Residue-level contacts at the interface:
Residue N501 in chain A interacts with residue S56 in chain B (closest heavy-atom distance 3.0 Å).
Residue I419 in chain A contacts residue V79 in chain B (closest heavy-atom distance 4.0 Å).
Residue L463 in chain A interacts with residue F85 in chain B (closest heavy-atom distance 3.7 Å).
Residue I419 in chain A contacts residue L83 in chain B (closest heavy-atom distance 3.7 Å).
Residue N501 in chain A contacts residue W60 in chain B (closest heavy-atom distance 3.3 Å).
Residue I412 in chain A interacts with residue I75 in chain B (closest heavy-atom distance 3.6 Å).
Residue F459 in chain A is in contact with residue S86 in chain B (closest heavy-atom distance 3.9 Å).
Residue L463 in chain A contacts residue G82 in chain B (closest heavy-atom distance 3.3 Å).
Residue Y491 in chain A is in contact with residue P62 in chain B (closest heavy-atom distance 3.7 Å).
Residue I460 in chain A is in contact with residue L83 in chain B (closest heavy-atom distance 3.7 Å).
Residue Q46 in chain A interacts with residue G98 in chain B (closest heavy-atom distance 3.1 Å).
Residue N486 in chain A interacts with residue N68 in chain B (closest heavy-atom distance 3.6 Å).
Residue S455 in chain A contacts residue F90 in chain B (closest heavy-atom distance 3.3 Å).
Residue Y452 in chain A contacts residue R94 in chain B (closest heavy-atom distance 3.7 Å).
Residue Y47 in chain A contacts residue V93 in chain B (closest heavy-atom distance 2.4 Å).
Residue Q46 in chain A is in contact with residue R94 in chain B (closest heavy-atom distance 2.8 Å).
Residue L416 in chain A interacts with residue V79 in chain B (closest heavy-atom distance 3.8 Å).
Residue R333 in chain A contacts residue V66 in chain B (closest heavy-atom distance 3.9 Å).
Residue P495 in chain A contacts residue P62 in chain B (closest heavy-atom distance 3.3 Å).
Residue E499 in chain A is in contact with residue R63 in chain B (closest heavy-atom distance 2.9 Å).
Residue E407 in chain A contacts residue V66 in chain B (closest heavy-atom distance 3.9 Å).
Residue D445 in chain A interacts with residue T103 in chain B (closest heavy-atom distance 2.6 Å).
Residue Q46 in chain A interacts with residue Q99 in chain B (closest heavy-atom distance 3.3 Å).
Residue Y47 in chain A contacts residue A96 in chain B (closest heavy-atom distance 3.3 Å).
Residue E407 in chain A is in contact with residue L67 in chain B (closest heavy-atom distance 3.5 Å).
Residue K408 in chain A interacts with residue F74 in chain B (closest heavy-atom distance 3.6 Å).
Residue P495 in chain A interacts with residue R63 in chain B (closest heavy-atom distance 3.9 Å).
Residue R333 in chain A contacts residue R64 in chain B (closest heavy-atom distance 3.6 Å).
Residue D445 in chain A contacts residue Q131 in chain B (closest heavy-atom distance 2.4 Å).
Residue F459 in chain A is in contact with residue F90 in chain B (closest heavy-atom distance 3.6 Å).
Residue Y47 in chain A interacts with residue R94 in chain B (closest heavy-atom distance 2.8 Å).
Residue S500 in chain A interacts with residue Y57 in chain B (closest heavy-atom distance 3.5 Å).
Residue I456 in chain A interacts with residue F90 in chain B (closest heavy-atom distance 3.6 Å).
Residue V489 in chain A is in contact with residue V66 in chain B (closest heavy-atom distance 3.7 Å).
Residue N501 in chain A interacts with residue R63 in chain B (closest heavy-atom distance 3.3 Å).
Residue A446 in chain A is in contact with residue Q129 in chain B (closest heavy-atom distance 3.7 Å).
Residue A41 in chain A interacts with residue R94 in chain B (closest heavy-atom distance 4.0 Å).
Residue Q411 in chain A is in contact with residue V66 in chain B (closest heavy-atom distance 4.0 Å).
Residue F504 in chain A contacts residue P62 in chain B (closest heavy-atom distance 3.5 Å).
Residue N486 in chain A contacts residue R64 in chain B (closest heavy-atom distance 3.1 Å).
Residue Y452 in chain A interacts with residue F90 in chain B (closest heavy-atom distance 3.5 Å).
Residue I460 in chain A is in contact with residue S86 in chain B (closest heavy-atom distance 3.7 Å).
Residue L38 in chain A contacts residue V93 in chain B (closest heavy-atom distance 3.8 Å).
Residue Q411 in chain A is in contact with residue I75 in chain B (closest heavy-atom distance 4.0 Å).
Residue K408 in chain A is in contact with residue I75 in chain B (closest heavy-atom distance 3.5 Å).
Residue A42 in chain A is in contact with residue R94 in chain B (closest heavy-atom distance 3.4 Å).
Residue L416 in chain A is in contact with residue G82 in chain B (closest heavy-atom distance 3.9 Å).
Residue D445 in chain A interacts with residue M104 in chain B (closest heavy-atom distance 3.6 Å).
Residue V498 in chain A interacts with residue Y57 in chain B (closest heavy-atom distance 2.6 Å).
Residue Y47 in chain A is in contact with residue G97 in chain B (closest heavy-atom distance 3.7 Å).
Residue Q411 in chain A interacts with residue L67 in chain B (closest heavy-atom distance 3.6 Å).
Residue K408 in chain A interacts with residue D71 in chain B (closest heavy-atom distance 3.4 Å).
Residue W415 in chain A contacts residue V79 in chain B (closest heavy-atom distance 3.9 Å).
Residue N501 in chain A contacts residue P62 in chain B (closest heavy-atom distance 3.6 Å).
Residue F459 in chain A is in contact with residue V93 in chain B (closest heavy-atom distance 3.5 Å).
Residue D496 in chain A is in contact with residue R63 in chain B (closest heavy-atom distance 2.8 Å).
Residue N505 in chain A interacts with residue P62 in chain B (closest heavy-atom distance 3.6 Å).
Residue S500 in chain A is in contact with residue S56 in chain B (closest heavy-atom distance 3.6 Å).
Residue E499 in chain A contacts residue Y57 in chain B (closest heavy-atom distance 3.3 Å).
Residue N501 in chain A is in contact with residue G58 in chain B (closest heavy-atom distance 3.8 Å).

The following describes two proteins that form a bound complex.

Sequence of chain B:
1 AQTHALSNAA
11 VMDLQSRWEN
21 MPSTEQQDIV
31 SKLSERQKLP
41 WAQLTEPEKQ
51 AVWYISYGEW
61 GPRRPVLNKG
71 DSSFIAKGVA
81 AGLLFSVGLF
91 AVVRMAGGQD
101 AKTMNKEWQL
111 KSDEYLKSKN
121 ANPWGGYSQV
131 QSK

Sequence of chain A:
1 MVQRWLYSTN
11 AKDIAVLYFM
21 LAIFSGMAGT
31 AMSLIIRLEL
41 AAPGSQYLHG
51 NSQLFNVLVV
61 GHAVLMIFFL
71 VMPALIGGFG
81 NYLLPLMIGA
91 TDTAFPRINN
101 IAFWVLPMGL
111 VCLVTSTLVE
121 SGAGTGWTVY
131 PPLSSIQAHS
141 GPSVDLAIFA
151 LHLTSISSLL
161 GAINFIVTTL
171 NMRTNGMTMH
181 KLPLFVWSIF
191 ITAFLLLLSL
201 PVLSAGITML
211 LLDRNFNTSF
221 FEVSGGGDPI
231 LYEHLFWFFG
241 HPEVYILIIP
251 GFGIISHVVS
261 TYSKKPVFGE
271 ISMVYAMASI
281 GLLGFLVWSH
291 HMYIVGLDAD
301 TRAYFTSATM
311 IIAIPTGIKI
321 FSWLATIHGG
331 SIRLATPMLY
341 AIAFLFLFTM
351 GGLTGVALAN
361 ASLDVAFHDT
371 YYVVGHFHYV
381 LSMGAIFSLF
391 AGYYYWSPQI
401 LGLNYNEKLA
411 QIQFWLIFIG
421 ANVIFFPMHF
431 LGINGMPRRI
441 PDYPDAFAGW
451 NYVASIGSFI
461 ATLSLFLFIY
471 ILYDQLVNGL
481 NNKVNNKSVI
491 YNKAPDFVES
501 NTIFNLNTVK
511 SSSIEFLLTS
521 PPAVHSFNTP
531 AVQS